These two protein chains interact to form a complex.

Sequence of protein 2:
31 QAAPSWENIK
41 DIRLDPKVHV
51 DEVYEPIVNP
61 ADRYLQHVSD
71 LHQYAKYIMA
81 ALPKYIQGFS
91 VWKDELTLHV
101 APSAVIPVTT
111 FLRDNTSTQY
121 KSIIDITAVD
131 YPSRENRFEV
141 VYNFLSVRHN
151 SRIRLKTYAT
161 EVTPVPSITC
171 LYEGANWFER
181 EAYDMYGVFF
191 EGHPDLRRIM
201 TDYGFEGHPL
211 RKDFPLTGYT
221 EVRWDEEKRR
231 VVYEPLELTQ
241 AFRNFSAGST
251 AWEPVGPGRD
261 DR

Interface contacts:
Residue N244 in protein 2 contacts residue L143 in protein 1 (closest heavy-atom distance 3.9 Å).
Residue R148 in protein 2 contacts residue G54 in protein 1 (closest heavy-atom distance 4.9 Å).
Residue F242 in protein 2 contacts residue L143 in protein 1 (closest heavy-atom distance 4.9 Å).
Residue R243 in protein 2 is in contact with residue L143 in protein 1 (closest heavy-atom distance 3.9 Å).

Sequence of protein 1:
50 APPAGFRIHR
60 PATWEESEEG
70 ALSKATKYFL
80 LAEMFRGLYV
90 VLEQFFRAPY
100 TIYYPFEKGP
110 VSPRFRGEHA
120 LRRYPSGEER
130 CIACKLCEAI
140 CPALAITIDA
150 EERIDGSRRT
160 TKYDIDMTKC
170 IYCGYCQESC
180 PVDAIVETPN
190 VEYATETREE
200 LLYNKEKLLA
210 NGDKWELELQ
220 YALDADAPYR